Interface contacts:
Residue G249 in protein 2 interacts with residue F7 in protein 1 (closest heavy-atom distance 3.8 Å).
Residue S9 in protein 2 interacts with residue F7 in protein 1 (closest heavy-atom distance 3.9 Å).
Residue E238 in protein 2 interacts with residue K21 in protein 1 (closest heavy-atom distance 4.0 Å).
Residue F212 in protein 2 contacts residue F17 in protein 1 (closest heavy-atom distance 4.3 Å).
Residue F7 in protein 2 is in contact with residue V9 in protein 1 (closest heavy-atom distance 3.9 Å).
Residue I234 in protein 2 is in contact with residue V12 in protein 1 (closest heavy-atom distance 3.9 Å).
Residue D296 in protein 2 interacts with residue F17 in protein 1 (closest heavy-atom distance 4.3 Å).
Residue S294 in protein 2 is in contact with residue L13 in protein 1 (closest heavy-atom distance 3.5 Å).
Residue M295 in protein 2 contacts residue L13 in protein 1 (closest heavy-atom distance 4.5 Å).
Residue S247 in protein 2 is in contact with residue P6 in protein 1 (closest heavy-atom distance 3.5 Å).
Residue F212 in protein 2 contacts residue T18 in protein 1 (closest heavy-atom distance 3.3 Å).
Residue F212 in protein 2 interacts with residue T16 in protein 1 (closest heavy-atom distance 3.8 Å).
Residue I245 in protein 2 contacts residue V12 in protein 1 (closest heavy-atom distance 3.7 Å).
Residue Q182 in protein 2 contacts residue F17 in protein 1 (closest heavy-atom distance 3.5 Å).
Residue I10 in protein 2 contacts residue P6 in protein 1 (closest heavy-atom distance 4.6 Å).
Residue I245 in protein 2 interacts with residue K21 in protein 1 (closest heavy-atom distance 4.0 Å).
Residue M295 in protein 2 is in contact with residue F17 in protein 1 (closest heavy-atom distance 3.6 Å).
Residue I306 in protein 2 is in contact with residue H26 in protein 1 (closest heavy-atom distance 2.9 Å).
Residue L251 in protein 2 contacts residue F7 in protein 1 (closest heavy-atom distance 3.9 Å).
Residue L251 in protein 2 contacts residue L13 in protein 1 (closest heavy-atom distance 4.2 Å).
Residue F250 in protein 2 is in contact with residue F7 in protein 1 (closest heavy-atom distance 3.6 Å).
Residue S294 in protein 2 interacts with residue K14 in protein 1 (closest heavy-atom distance 3.2 Å).
Residue S247 in protein 2 contacts residue F7 in protein 1 (closest heavy-atom distance 3.8 Å).
Residue L251 in protein 2 is in contact with residue V12 in protein 1 (closest heavy-atom distance 4.1 Å).
Residue S294 in protein 2 contacts residue D10 in protein 1 (closest heavy-atom distance 3.4 Å).
Residue G11 in protein 2 contacts residue P6 in protein 1 (closest heavy-atom distance 4.5 Å).
Residue L251 in protein 2 contacts residue V9 in protein 1 (closest heavy-atom distance 4.0 Å).
Residue I306 in protein 2 interacts with residue H27 in protein 1 (closest heavy-atom distance 4.5 Å).
Residue S9 in protein 2 interacts with residue P6 in protein 1 (closest heavy-atom distance 3.9 Å).
Residue Y214 in protein 2 is in contact with residue T16 in protein 1 (closest heavy-atom distance 3.5 Å).
Residue Y214 in protein 2 interacts with residue F15 in protein 1 (closest heavy-atom distance 3.8 Å).
Residue D296 in protein 2 interacts with residue T18 in protein 1 (closest heavy-atom distance 3.1 Å).
Residue R62 in protein 2 contacts residue F17 in protein 1 (closest heavy-atom distance 3.6 Å).
Residue I234 in protein 2 is in contact with residue F15 in protein 1 (closest heavy-atom distance 4.5 Å).
Residue S297 in protein 2 contacts residue F17 in protein 1 (closest heavy-atom distance 3.1 Å).
Residue S297 in protein 2 contacts residue T18 in protein 1 (closest heavy-atom distance 4.1 Å).
Residue S243 in protein 2 contacts residue K21 in protein 1 (closest heavy-atom distance 4.2 Å).
Residue T246 in protein 2 is in contact with residue V12 in protein 1 (closest heavy-atom distance 4.1 Å).
Residue D291 in protein 2 contacts residue D10 in protein 1 (closest heavy-atom distance 3.0 Å).
Residue R62 in protein 2 interacts with residue T18 in protein 1 (closest heavy-atom distance 3.6 Å).
Residue Q293 in protein 2 interacts with residue K14 in protein 1 (closest heavy-atom distance 3.6 Å).
Residue V39 in protein 2 is in contact with residue T16 in protein 1 (closest heavy-atom distance 4.3 Å).
Residue I245 in protein 2 interacts with residue F15 in protein 1 (closest heavy-atom distance 3.5 Å).
Residue P290 in protein 2 contacts residue L13 in protein 1 (closest heavy-atom distance 3.6 Å).
Residue S294 in protein 2 contacts residue F17 in protein 1 (closest heavy-atom distance 3.5 Å).
Residue L305 in protein 2 is in contact with residue E20 in protein 1 (closest heavy-atom distance 3.4 Å).
Residue G8 in protein 2 interacts with residue V9 in protein 1 (closest heavy-atom distance 3.7 Å).
Residue I234 in protein 2 contacts residue T16 in protein 1 (closest heavy-atom distance 4.2 Å).
Residue P290 in protein 2 interacts with residue D10 in protein 1 (closest heavy-atom distance 3.3 Å).
Residue F212 in protein 2 interacts with residue G19 in protein 1 (closest heavy-atom distance 3.2 Å).
Residue Q236 in protein 2 contacts residue F15 in protein 1 (closest heavy-atom distance 3.4 Å).
Residue Q236 in protein 2 contacts residue K21 in protein 1 (closest heavy-atom distance 2.8 Å).
Residue E211 in protein 2 is in contact with residue T18 in protein 1 (closest heavy-atom distance 4.1 Å).
Residue F7 in protein 2 contacts residue L13 in protein 1 (closest heavy-atom distance 3.6 Å).
Residue S9 in protein 2 is in contact with residue V9 in protein 1 (closest heavy-atom distance 4.1 Å).
Residue L305 in protein 2 interacts with residue H22 in protein 1 (closest heavy-atom distance 3.2 Å).
Residue S168 in protein 2 interacts with residue F17 in protein 1 (closest heavy-atom distance 3.5 Å).
Residue F212 in protein 2 is in contact with residue F15 in protein 1 (closest heavy-atom distance 3.5 Å).
Residue L305 in protein 2 is in contact with residue H26 in protein 1 (closest heavy-atom distance 3.2 Å).
Residue T246 in protein 2 interacts with residue F7 in protein 1 (closest heavy-atom distance 3.4 Å).

Sequence of protein 2:
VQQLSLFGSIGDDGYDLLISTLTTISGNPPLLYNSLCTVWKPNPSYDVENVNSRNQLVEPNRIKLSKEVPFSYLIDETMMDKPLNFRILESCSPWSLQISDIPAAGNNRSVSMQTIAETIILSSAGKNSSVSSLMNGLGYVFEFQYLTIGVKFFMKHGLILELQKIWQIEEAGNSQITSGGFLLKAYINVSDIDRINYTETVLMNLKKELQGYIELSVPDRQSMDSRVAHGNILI

Sequence of protein 1:
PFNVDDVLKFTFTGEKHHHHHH

This data describes a binding interaction between two proteins.